Sequence of the first protein:
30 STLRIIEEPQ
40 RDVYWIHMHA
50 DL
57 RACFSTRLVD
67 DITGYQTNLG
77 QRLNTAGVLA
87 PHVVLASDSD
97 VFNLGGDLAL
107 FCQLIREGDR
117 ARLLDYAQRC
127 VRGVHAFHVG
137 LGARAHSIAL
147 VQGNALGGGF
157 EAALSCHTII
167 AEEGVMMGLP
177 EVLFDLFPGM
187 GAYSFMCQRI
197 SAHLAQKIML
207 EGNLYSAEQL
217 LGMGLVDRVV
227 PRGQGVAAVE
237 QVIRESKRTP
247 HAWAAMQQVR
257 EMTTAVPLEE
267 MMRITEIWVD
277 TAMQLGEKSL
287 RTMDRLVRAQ

Sequence of the second protein:
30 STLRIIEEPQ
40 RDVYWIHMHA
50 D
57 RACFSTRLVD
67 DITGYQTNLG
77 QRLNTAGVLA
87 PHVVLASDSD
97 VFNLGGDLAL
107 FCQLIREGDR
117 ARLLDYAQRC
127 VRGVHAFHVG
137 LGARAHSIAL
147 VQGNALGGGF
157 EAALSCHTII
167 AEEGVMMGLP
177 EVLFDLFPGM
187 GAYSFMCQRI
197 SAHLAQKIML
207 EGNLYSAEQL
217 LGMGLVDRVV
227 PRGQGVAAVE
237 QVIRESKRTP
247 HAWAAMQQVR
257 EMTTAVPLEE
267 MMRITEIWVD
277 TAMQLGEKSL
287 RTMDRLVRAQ

Residue-level contacts at the interface:
Residue V255 in the first protein interacts with residue I273 in the second protein (closest heavy-atom distance 4.2 Å).
Residue H247 in the first protein is in contact with residue T277 in the second protein (closest heavy-atom distance 3.8 Å).
Residue W249 in the first protein interacts with residue L206 in the second protein (closest heavy-atom distance 3.5 Å).
Residue R244 in the first protein interacts with residue K284 in the second protein (closest heavy-atom distance 4.2 Å).
Residue V222 in the first protein contacts residue K203 in the second protein (closest heavy-atom distance 4.8 Å).
Residue M252 in the first protein contacts residue L206 in the second protein (closest heavy-atom distance 3.8 Å).
Residue A248 in the first protein contacts residue D181 in the second protein (closest heavy-atom distance 2.8 Å).
Residue Q253 in the first protein contacts residue Q202 in the second protein (closest heavy-atom distance 3.9 Å).
Residue T164 in the first protein interacts with residue H199 in the second protein (closest heavy-atom distance 4.9 Å).
Residue A248 in the first protein contacts residue L206 in the second protein (closest heavy-atom distance 3.9 Å).
Residue H247 in the first protein interacts with residue D181 in the second protein (closest heavy-atom distance 2.9 Å).
Residue R256 in the first protein is in contact with residue Y189 in the second protein (closest heavy-atom distance 4.6 Å).
Residue Q194 in the first protein contacts residue H199 in the second protein (closest heavy-atom distance 3.1 Å).
Residue A248 in the first protein is in contact with residue F183 in the second protein (closest heavy-atom distance 4.6 Å).
Residue V255 in the first protein interacts with residue Y189 in the second protein (closest heavy-atom distance 4.0 Å).
Residue H247 in the first protein interacts with residue L281 in the second protein (closest heavy-atom distance 4.5 Å).
Residue V255 in the first protein interacts with residue F183 in the second protein (closest heavy-atom distance 4.1 Å).
Residue Q194 in the first protein contacts residue S197 in the second protein (closest heavy-atom distance 3.4 Å).
Residue M258 in the first protein interacts with residue E266 in the second protein (closest heavy-atom distance 4.0 Å).
Residue R256 in the first protein is in contact with residue Q202 in the second protein (closest heavy-atom distance 3.2 Å).
Residue M258 in the first protein interacts with residue I273 in the second protein (closest heavy-atom distance 3.6 Å).
Residue T245 in the first protein interacts with residue L206 in the second protein (closest heavy-atom distance 4.8 Å).
Residue Q194 in the first protein contacts residue A198 in the second protein (closest heavy-atom distance 3.3 Å).
Residue T259 in the first protein interacts with residue Y189 in the second protein (closest heavy-atom distance 3.6 Å).
Residue A248 in the first protein is in contact with residue L182 in the second protein (closest heavy-atom distance 3.3 Å).
Residue V255 in the first protein is in contact with residue I270 in the second protein (closest heavy-atom distance 4.4 Å).
Residue H163 in the first protein contacts residue H199 in the second protein (closest heavy-atom distance 2.8 Å).
Residue W249 in the first protein contacts residue Q202 in the second protein (closest heavy-atom distance 4.5 Å).
Residue M252 in the first protein is in contact with residue F183 in the second protein (closest heavy-atom distance 3.3 Å).
Residue R195 in the first protein interacts with residue H199 in the second protein (closest heavy-atom distance 3.2 Å).
Residue A248 in the first protein is in contact with residue T277 in the second protein (closest heavy-atom distance 4.8 Å).
Residue M258 in the first protein contacts residue R269 in the second protein (closest heavy-atom distance 3.6 Å).
Residue D223 in the first protein contacts residue K203 in the second protein (closest heavy-atom distance 2.7 Å).
Residue M252 in the first protein is in contact with residue Q202 in the second protein (closest heavy-atom distance 4.5 Å).
Residue A251 in the first protein contacts residue F183 in the second protein (closest heavy-atom distance 3.7 Å).
Residue T260 in the first protein is in contact with residue Y189 in the second protein (closest heavy-atom distance 2.7 Å).
Residue T259 in the first protein is in contact with residue I270 in the second protein (closest heavy-atom distance 4.6 Å).
Residue T259 in the first protein is in contact with residue E266 in the second protein (closest heavy-atom distance 4.3 Å).
Residue H247 in the first protein interacts with residue Q280 in the second protein (closest heavy-atom distance 3.6 Å).
Residue I196 in the first protein interacts with residue S197 in the second protein (closest heavy-atom distance 4.6 Å).
Residue M252 in the first protein interacts with residue M205 in the second protein (closest heavy-atom distance 3.8 Å).
Residue M258 in the first protein is in contact with residue I270 in the second protein (closest heavy-atom distance 4.3 Å).
Residue R195 in the first protein contacts residue S197 in the second protein (closest heavy-atom distance 3.2 Å).
Residue Q254 in the first protein is in contact with residue I273 in the second protein (closest heavy-atom distance 4.1 Å).
Residue A248 in the first protein contacts residue V178 in the second protein (closest heavy-atom distance 3.8 Å).
Residue P246 in the first protein interacts with residue D181 in the second protein (closest heavy-atom distance 3.3 Å).
Residue A251 in the first protein is in contact with residue T277 in the second protein (closest heavy-atom distance 3.3 Å).
Residue D223 in the first protein is in contact with residue H199 in the second protein (closest heavy-atom distance 2.8 Å).
Residue T245 in the first protein interacts with residue V178 in the second protein (closest heavy-atom distance 2.9 Å).
Residue T260 in the first protein is in contact with residue A198 in the second protein (closest heavy-atom distance 4.2 Å).
Residue Q254 in the first protein is in contact with residue T277 in the second protein (closest heavy-atom distance 4.8 Å).
Residue A251 in the first protein is in contact with residue I273 in the second protein (closest heavy-atom distance 3.8 Å).
Residue R244 in the first protein interacts with residue D181 in the second protein (closest heavy-atom distance 4.3 Å).
Residue T245 in the first protein contacts residue D181 in the second protein (closest heavy-atom distance 3.1 Å).
Residue T245 in the first protein contacts residue L179 in the second protein (closest heavy-atom distance 4.9 Å).

The following describes two proteins that form a bound complex.